Contacts between the two chains:
Residue L225 in the second protein contacts residue V15 in the first protein (closest heavy-atom distance 4.3 Å).
Residue N228 in the second protein is in contact with residue V12 in the first protein (closest heavy-atom distance 3.3 Å).
Residue L402 in the second protein is in contact with residue T21 in the first protein (closest heavy-atom distance 3.5 Å).
Residue L405 in the second protein interacts with residue F28 in the first protein (closest heavy-atom distance 3.5 Å).
Residue L393 in the second protein is in contact with residue F29 in the first protein (closest heavy-atom distance 4.2 Å).
Residue D330 in the second protein contacts residue K23 in the first protein (closest heavy-atom distance 3.9 Å).
Residue L331 in the second protein interacts with residue K23 in the first protein (closest heavy-atom distance 3.6 Å).
Residue S400 in the second protein is in contact with residue L17 in the first protein (closest heavy-atom distance 3.8 Å).
Residue L350 in the second protein interacts with residue F29 in the first protein (closest heavy-atom distance 3.8 Å).
Residue N228 in the second protein is in contact with residue G9 in the first protein (closest heavy-atom distance 3.5 Å).
Residue I397 in the second protein interacts with residue I25 in the first protein (closest heavy-atom distance 3.7 Å).
Residue L231 in the second protein contacts residue G9 in the first protein (closest heavy-atom distance 3.8 Å).
Residue N228 in the second protein interacts with residue K11 in the first protein (closest heavy-atom distance 3.3 Å).
Residue F410 in the second protein contacts residue L32 in the first protein (closest heavy-atom distance 3.9 Å).
Residue I397 in the second protein is in contact with residue K22 in the first protein (closest heavy-atom distance 3.6 Å).
Residue L231 in the second protein contacts residue V12 in the first protein (closest heavy-atom distance 3.9 Å).
Residue D330 in the second protein is in contact with residue G26 in the first protein (closest heavy-atom distance 3.7 Å).
Residue F328 in the second protein interacts with residue K22 in the first protein (closest heavy-atom distance 4.0 Å).
Residue F410 in the second protein contacts residue F28 in the first protein (closest heavy-atom distance 3.6 Å).
Residue V232 in the second protein is in contact with residue G16 in the first protein (closest heavy-atom distance 3.6 Å).
Residue L402 in the second protein is in contact with residue I25 in the first protein (closest heavy-atom distance 3.5 Å).
Residue P289 in the second protein contacts residue K30 in the first protein (closest heavy-atom distance 4.6 Å).
Residue D401 in the second protein is in contact with residue T21 in the first protein (closest heavy-atom distance 4.5 Å).
Residue S400 in the second protein interacts with residue A18 in the first protein (closest heavy-atom distance 4.3 Å).
Residue F410 in the second protein interacts with residue F29 in the first protein (closest heavy-atom distance 3.4 Å).
Residue N312 in the second protein is in contact with residue K22 in the first protein (closest heavy-atom distance 3.0 Å).
Residue K329 in the second protein interacts with residue K22 in the first protein (closest heavy-atom distance 4.5 Å).
Residue S396 in the second protein contacts residue I25 in the first protein (closest heavy-atom distance 3.8 Å).
Residue K229 in the second protein is in contact with residue V15 in the first protein (closest heavy-atom distance 3.6 Å).
Residue S396 in the second protein is in contact with residue T21 in the first protein (closest heavy-atom distance 3.5 Å).
Residue I397 in the second protein contacts residue A18 in the first protein (closest heavy-atom distance 4.0 Å).
Residue I397 in the second protein contacts residue T21 in the first protein (closest heavy-atom distance 4.1 Å).
Residue V349 in the second protein interacts with residue K30 in the first protein (closest heavy-atom distance 4.2 Å).
Residue A406 in the second protein is in contact with residue F28 in the first protein (closest heavy-atom distance 4.1 Å).
Residue V349 in the second protein interacts with residue F29 in the first protein (closest heavy-atom distance 3.2 Å).
Residue N288 in the second protein is in contact with residue K30 in the first protein (closest heavy-atom distance 3.3 Å).
Residue V232 in the second protein interacts with residue V15 in the first protein (closest heavy-atom distance 4.1 Å).
Residue N228 in the second protein interacts with residue V15 in the first protein (closest heavy-atom distance 3.5 Å).
Residue L350 in the second protein interacts with residue N33 in the first protein (closest heavy-atom distance 3.2 Å).
Residue S347 in the second protein is in contact with residue K30 in the first protein (closest heavy-atom distance 4.7 Å).
Residue S400 in the second protein is in contact with residue T21 in the first protein (closest heavy-atom distance 3.0 Å).
Residue I351 in the second protein is in contact with residue N33 in the first protein (closest heavy-atom distance 4.7 Å).
Residue L402 in the second protein is in contact with residue Q24 in the first protein (closest heavy-atom distance 3.3 Å).
Residue L227 in the second protein is in contact with residue G9 in the first protein (closest heavy-atom distance 4.5 Å).
Residue L393 in the second protein is in contact with residue I25 in the first protein (closest heavy-atom distance 3.8 Å).
Residue I351 in the second protein is in contact with residue F29 in the first protein (closest heavy-atom distance 3.6 Å).
Residue D330 in the second protein is in contact with residue K22 in the first protein (closest heavy-atom distance 3.4 Å).
Residue N228 in the second protein contacts residue F10 in the first protein (closest heavy-atom distance 4.1 Å).
Residue V349 in the second protein interacts with residue G26 in the first protein (closest heavy-atom distance 3.9 Å).
Residue P289 in the second protein contacts residue F29 in the first protein (closest heavy-atom distance 4.1 Å).
Residue P289 in the second protein is in contact with residue N33 in the first protein (closest heavy-atom distance 3.6 Å).
Residue L405 in the second protein contacts residue I25 in the first protein (closest heavy-atom distance 3.9 Å).
Residue E235 in the second protein contacts residue V12 in the first protein (closest heavy-atom distance 4.9 Å).
Residue D330 in the second protein interacts with residue K30 in the first protein (closest heavy-atom distance 4.1 Å).
Residue F328 in the second protein is in contact with residue I25 in the first protein (closest heavy-atom distance 3.8 Å).
Residue V232 in the second protein contacts residue V12 in the first protein (closest heavy-atom distance 3.4 Å).

Sequence of the second protein:
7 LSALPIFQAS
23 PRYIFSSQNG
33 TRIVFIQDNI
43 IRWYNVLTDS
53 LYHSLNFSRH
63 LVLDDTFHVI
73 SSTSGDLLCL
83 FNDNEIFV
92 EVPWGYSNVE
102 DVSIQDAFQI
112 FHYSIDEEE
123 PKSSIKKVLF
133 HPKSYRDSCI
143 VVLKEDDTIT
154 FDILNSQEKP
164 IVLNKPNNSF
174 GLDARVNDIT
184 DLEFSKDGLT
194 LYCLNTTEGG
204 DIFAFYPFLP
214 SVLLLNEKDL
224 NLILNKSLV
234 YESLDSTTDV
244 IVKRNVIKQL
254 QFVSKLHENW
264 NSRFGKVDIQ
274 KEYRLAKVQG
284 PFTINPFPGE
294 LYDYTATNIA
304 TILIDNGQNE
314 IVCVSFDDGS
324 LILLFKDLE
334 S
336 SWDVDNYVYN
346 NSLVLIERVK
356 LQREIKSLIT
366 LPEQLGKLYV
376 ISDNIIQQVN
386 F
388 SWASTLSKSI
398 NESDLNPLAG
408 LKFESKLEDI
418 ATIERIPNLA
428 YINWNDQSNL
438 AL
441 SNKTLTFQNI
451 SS

These two protein chains interact to form a complex.

Sequence of the first protein:
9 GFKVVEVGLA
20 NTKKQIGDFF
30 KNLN